Sequence of the second protein:
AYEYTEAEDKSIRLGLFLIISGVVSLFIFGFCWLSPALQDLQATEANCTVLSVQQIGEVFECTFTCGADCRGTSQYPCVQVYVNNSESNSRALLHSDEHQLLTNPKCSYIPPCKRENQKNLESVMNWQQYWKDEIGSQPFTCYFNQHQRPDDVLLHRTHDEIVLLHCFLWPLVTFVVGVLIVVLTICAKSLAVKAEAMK

Contacts between the two chains:
Residue F34 in the first protein contacts residue I187 in the second protein (closest heavy-atom distance 4.2 Å).
Residue T51 in the first protein is in contact with residue M204 in the second protein (closest heavy-atom distance 3.8 Å).
Residue F38 in the first protein is in contact with residue I187 in the second protein (closest heavy-atom distance 3.7 Å).
Residue F34 in the first protein is in contact with residue L20 in the second protein (closest heavy-atom distance 4.9 Å).
Residue T45 in the first protein is in contact with residue L190 in the second protein (closest heavy-atom distance 3.8 Å).
Residue W176 in the first protein is in contact with residue K16 in the second protein (closest heavy-atom distance 4.0 Å).
Residue L41 in the first protein contacts residue S17 in the second protein (closest heavy-atom distance 4.4 Å).
Residue L175 in the first protein is in contact with residue T191 in the second protein (closest heavy-atom distance 5.0 Å).
Residue L179 in the first protein contacts residue S17 in the second protein (closest heavy-atom distance 3.6 Å).
Residue L41 in the first protein interacts with residue A194 in the second protein (closest heavy-atom distance 4.7 Å).
Residue L179 in the first protein contacts residue A13 in the second protein (closest heavy-atom distance 3.9 Å).
Residue F34 in the first protein is in contact with residue V183 in the second protein (closest heavy-atom distance 4.0 Å).
Residue F33 in the first protein contacts residue L20 in the second protein (closest heavy-atom distance 4.1 Å).
Residue D173 in the first protein interacts with residue A13 in the second protein (closest heavy-atom distance 3.3 Å).
Residue Y48 in the first protein is in contact with residue L197 in the second protein (closest heavy-atom distance 3.3 Å).
Residue N265 in the first protein is in contact with residue T164 in the second protein (closest heavy-atom distance 3.4 Å).
Residue W263 in the first protein is in contact with residue W39 in the second protein (closest heavy-atom distance 3.2 Å).
Residue N265 in the first protein interacts with residue H165 in the second protein (closest heavy-atom distance 4.9 Å).
Residue V52 in the first protein is in contact with residue A201 in the second protein (closest heavy-atom distance 3.8 Å).
Residue L302 in the first protein interacts with residue I34 in the second protein (closest heavy-atom distance 3.9 Å).
Residue R44 in the first protein interacts with residue A13 in the second protein (closest heavy-atom distance 4.8 Å).
Residue L37 in the first protein contacts residue L20 in the second protein (closest heavy-atom distance 3.9 Å).
Residue L49 in the first protein is in contact with residue L197 in the second protein (closest heavy-atom distance 3.8 Å).
Residue R44 in the first protein contacts residue E14 in the second protein (closest heavy-atom distance 4.7 Å).
Residue F38 in the first protein contacts residue L186 in the second protein (closest heavy-atom distance 4.3 Å).
Residue W176 in the first protein interacts with residue E12 in the second protein (closest heavy-atom distance 3.9 Å).
Residue Y48 in the first protein is in contact with residue A198 in the second protein (closest heavy-atom distance 3.7 Å).
Residue Y48 in the first protein interacts with residue A194 in the second protein (closest heavy-atom distance 4.6 Å).
Residue W263 in the first protein contacts residue F35 in the second protein (closest heavy-atom distance 3.7 Å).
Residue T51 in the first protein is in contact with residue A201 in the second protein (closest heavy-atom distance 3.3 Å).
Residue L41 in the first protein interacts with residue L190 in the second protein (closest heavy-atom distance 4.1 Å).
Residue Q267 in the first protein is in contact with residue H105 in the second protein (closest heavy-atom distance 3.8 Å).
Residue V52 in the first protein interacts with residue L197 in the second protein (closest heavy-atom distance 3.8 Å).
Residue V52 in the first protein interacts with residue M204 in the second protein (closest heavy-atom distance 4.9 Å).
Residue L41 in the first protein contacts residue T191 in the second protein (closest heavy-atom distance 3.5 Å).
Residue T45 in the first protein contacts residue A194 in the second protein (closest heavy-atom distance 3.7 Å).
Residue L179 in the first protein interacts with residue K16 in the second protein (closest heavy-atom distance 3.6 Å).
Residue L42 in the first protein interacts with residue L190 in the second protein (closest heavy-atom distance 4.0 Å).
Residue F38 in the first protein contacts residue L190 in the second protein (closest heavy-atom distance 4.2 Å).
Residue Y48 in the first protein interacts with residue A201 in the second protein (closest heavy-atom distance 4.0 Å).
Residue W263 in the first protein interacts with residue H165 in the second protein (closest heavy-atom distance 3.5 Å).
Residue L41 in the first protein is in contact with residue I187 in the second protein (closest heavy-atom distance 4.2 Å).
Residue F38 in the first protein is in contact with residue V183 in the second protein (closest heavy-atom distance 3.7 Å).
Residue R44 in the first protein is in contact with residue A194 in the second protein (closest heavy-atom distance 3.6 Å).
Residue L175 in the first protein interacts with residue A13 in the second protein (closest heavy-atom distance 3.5 Å).
Residue V52 in the first protein interacts with residue K200 in the second protein (closest heavy-atom distance 4.1 Å).
Residue L175 in the first protein interacts with residue S17 in the second protein (closest heavy-atom distance 4.1 Å).
Residue T45 in the first protein contacts residue L197 in the second protein (closest heavy-atom distance 3.9 Å).
Residue L175 in the first protein interacts with residue E14 in the second protein (closest heavy-atom distance 4.0 Å).
Residue L37 in the first protein is in contact with residue I187 in the second protein (closest heavy-atom distance 3.8 Å).
Residue D173 in the first protein interacts with residue T11 in the second protein (closest heavy-atom distance 4.5 Å).
Residue T45 in the first protein contacts residue C193 in the second protein (closest heavy-atom distance 4.5 Å).
Residue W263 in the first protein contacts residue C38 in the second protein (closest heavy-atom distance 3.4 Å).
Residue P262 in the first protein contacts residue W39 in the second protein (closest heavy-atom distance 3.3 Å).
Residue L37 in the first protein is in contact with residue S17 in the second protein (closest heavy-atom distance 5.0 Å).
Residue F34 in the first protein is in contact with residue L24 in the second protein (closest heavy-atom distance 3.6 Å).
Residue T298 in the first protein interacts with residue C38 in the second protein (closest heavy-atom distance 4.6 Å).
Residue L179 in the first protein interacts with residue L20 in the second protein (closest heavy-atom distance 3.8 Å).
Residue W176 in the first protein interacts with residue A13 in the second protein (closest heavy-atom distance 3.5 Å).
Residue E180 in the first protein contacts residue K16 in the second protein (closest heavy-atom distance 4.8 Å).

This data describes a binding interaction between two proteins.

Sequence of the first protein:
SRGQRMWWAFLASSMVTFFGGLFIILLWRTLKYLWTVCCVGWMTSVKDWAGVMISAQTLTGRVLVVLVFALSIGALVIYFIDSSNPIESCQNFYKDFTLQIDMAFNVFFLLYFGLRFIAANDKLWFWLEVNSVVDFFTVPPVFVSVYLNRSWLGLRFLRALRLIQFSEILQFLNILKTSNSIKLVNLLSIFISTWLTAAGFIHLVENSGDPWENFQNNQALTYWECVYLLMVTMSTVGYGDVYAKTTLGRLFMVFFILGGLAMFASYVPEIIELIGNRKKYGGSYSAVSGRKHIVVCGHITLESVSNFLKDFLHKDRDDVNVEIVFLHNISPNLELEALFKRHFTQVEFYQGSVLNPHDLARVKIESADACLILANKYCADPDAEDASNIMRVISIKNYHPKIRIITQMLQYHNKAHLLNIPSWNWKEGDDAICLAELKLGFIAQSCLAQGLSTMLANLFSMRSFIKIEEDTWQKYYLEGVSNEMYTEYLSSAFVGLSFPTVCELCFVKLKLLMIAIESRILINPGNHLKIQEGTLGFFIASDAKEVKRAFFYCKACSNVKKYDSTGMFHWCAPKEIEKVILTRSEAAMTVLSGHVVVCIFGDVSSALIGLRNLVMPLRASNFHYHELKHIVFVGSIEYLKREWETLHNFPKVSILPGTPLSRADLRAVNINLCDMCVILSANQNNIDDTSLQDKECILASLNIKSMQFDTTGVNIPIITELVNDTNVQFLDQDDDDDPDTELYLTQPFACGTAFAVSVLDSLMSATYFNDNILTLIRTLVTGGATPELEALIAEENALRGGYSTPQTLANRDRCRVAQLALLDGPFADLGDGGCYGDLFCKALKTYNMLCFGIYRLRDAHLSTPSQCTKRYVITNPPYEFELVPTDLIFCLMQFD